Residue-level contacts at the interface:
Residue E127 in chain B interacts with residue P116 in chain A (closest heavy-atom distance 3.8 Å).
Residue E132 in chain B contacts residue L117 in chain A (closest heavy-atom distance 3.3 Å).
Residue M136 in chain B interacts with residue L95 in chain A (closest heavy-atom distance 3.6 Å).
Residue L117 in chain B is in contact with residue E127 in chain A (closest heavy-atom distance 4.0 Å).
Residue M147 in chain B contacts residue M136 in chain A (closest heavy-atom distance 3.5 Å).
Residue E127 in chain B is in contact with residue G120 in chain A (closest heavy-atom distance 4.0 Å).
Residue L140 in chain B interacts with residue R91 in chain A (closest heavy-atom distance 4.9 Å).
Residue L137 in chain B interacts with residue L148 in chain A (closest heavy-atom distance 3.6 Å).
Residue E144 in chain B interacts with residue L140 in chain A (closest heavy-atom distance 3.2 Å).
Residue K141 in chain B contacts residue E144 in chain A (closest heavy-atom distance 2.6 Å).
Residue P134 in chain B interacts with residue M147 in chain A (closest heavy-atom distance 4.0 Å).
Residue L128 in chain B is in contact with residue L117 in chain A (closest heavy-atom distance 4.7 Å).
Residue P116 in chain B is in contact with residue H131 in chain A (closest heavy-atom distance 3.7 Å).
Residue M136 in chain B contacts residue F92 in chain A (closest heavy-atom distance 4.3 Å).
Residue E143 in chain B interacts with residue R91 in chain A (closest heavy-atom distance 3.0 Å).
Residue H131 in chain B is in contact with residue P116 in chain A (closest heavy-atom distance 3.7 Å).
Residue L137 in chain B is in contact with residue E144 in chain A (closest heavy-atom distance 3.6 Å).
Residue E144 in chain B contacts residue L137 in chain A (closest heavy-atom distance 3.6 Å).
Residue L140 in chain B contacts residue E143 in chain A (closest heavy-atom distance 3.7 Å).
Residue L137 in chain B contacts residue M147 in chain A (closest heavy-atom distance 3.3 Å).
Residue L117 in chain B contacts residue L128 in chain A (closest heavy-atom distance 4.7 Å).
Residue L140 in chain B interacts with residue L140 in chain A (closest heavy-atom distance 3.6 Å).
Residue G120 in chain B interacts with residue E127 in chain A (closest heavy-atom distance 4.0 Å).
Residue E127 in chain B contacts residue L117 in chain A (closest heavy-atom distance 4.0 Å).
Residue K141 in chain B interacts with residue K141 in chain A (closest heavy-atom distance 2.8 Å).
Residue F151 in chain B contacts residue P134 in chain A (closest heavy-atom distance 3.5 Å).
Residue H133 in chain B contacts residue L117 in chain A (closest heavy-atom distance 3.6 Å).
Residue L140 in chain B is in contact with residue M147 in chain A (closest heavy-atom distance 3.7 Å).
Residue P134 in chain B contacts residue F151 in chain A (closest heavy-atom distance 3.5 Å).
Residue E144 in chain B interacts with residue K141 in chain A (closest heavy-atom distance 2.6 Å).
Residue P134 in chain B interacts with residue L148 in chain A (closest heavy-atom distance 4.4 Å).
Residue F151 in chain B interacts with residue H133 in chain A (closest heavy-atom distance 3.5 Å).
Residue H131 in chain B contacts residue L117 in chain A (closest heavy-atom distance 3.8 Å).
Residue L117 in chain B contacts residue L137 in chain A (closest heavy-atom distance 4.2 Å).
Residue M147 in chain B interacts with residue L137 in chain A (closest heavy-atom distance 3.3 Å).
Residue F92 in chain B contacts residue L140 in chain A (closest heavy-atom distance 3.7 Å).
Residue E132 in chain B is in contact with residue F151 in chain A (closest heavy-atom distance 4.2 Å).
Residue F151 in chain B contacts residue E132 in chain A (closest heavy-atom distance 4.2 Å).
Residue E144 in chain B is in contact with residue E144 in chain A (closest heavy-atom distance 4.5 Å).
Residue R91 in chain B interacts with residue L140 in chain A (closest heavy-atom distance 4.9 Å).
Residue M147 in chain B interacts with residue L140 in chain A (closest heavy-atom distance 3.7 Å).
Residue P116 in chain B is in contact with residue E127 in chain A (closest heavy-atom distance 3.8 Å).
Residue L137 in chain B contacts residue L117 in chain A (closest heavy-atom distance 4.2 Å).
Residue L148 in chain B interacts with residue P134 in chain A (closest heavy-atom distance 4.4 Å).
Residue H133 in chain B interacts with residue F151 in chain A (closest heavy-atom distance 3.5 Å).
Residue R91 in chain B interacts with residue E143 in chain A (closest heavy-atom distance 3.0 Å).
Residue L117 in chain B contacts residue E132 in chain A (closest heavy-atom distance 3.3 Å).
Residue M147 in chain B interacts with residue P134 in chain A (closest heavy-atom distance 4.0 Å).
Residue R91 in chain B contacts residue R91 in chain A (closest heavy-atom distance 3.3 Å).
Residue L117 in chain B is in contact with residue H131 in chain A (closest heavy-atom distance 3.8 Å).
Residue L140 in chain B is in contact with residue E144 in chain A (closest heavy-atom distance 3.2 Å).
Residue E143 in chain B is in contact with residue L140 in chain A (closest heavy-atom distance 3.7 Å).
Residue L140 in chain B interacts with residue F92 in chain A (closest heavy-atom distance 3.7 Å).
Residue F92 in chain B contacts residue M136 in chain A (closest heavy-atom distance 4.3 Å).
Residue L148 in chain B interacts with residue L137 in chain A (closest heavy-atom distance 3.6 Å).
Residue L117 in chain B interacts with residue H133 in chain A (closest heavy-atom distance 3.6 Å).
Residue L95 in chain B is in contact with residue M136 in chain A (closest heavy-atom distance 3.6 Å).
Residue M136 in chain B is in contact with residue M147 in chain A (closest heavy-atom distance 3.5 Å).

Sequence of chain A:
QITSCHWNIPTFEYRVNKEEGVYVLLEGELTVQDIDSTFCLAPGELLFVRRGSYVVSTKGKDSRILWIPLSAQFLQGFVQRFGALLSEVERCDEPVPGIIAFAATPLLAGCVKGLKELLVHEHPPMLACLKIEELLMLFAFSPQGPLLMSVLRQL

This data describes a binding interaction between two proteins.

Sequence of chain B:
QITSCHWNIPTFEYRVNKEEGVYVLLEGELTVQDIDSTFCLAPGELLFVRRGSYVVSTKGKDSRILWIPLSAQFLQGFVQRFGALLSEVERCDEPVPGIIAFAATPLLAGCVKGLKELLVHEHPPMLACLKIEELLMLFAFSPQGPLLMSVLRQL